Sequence of protein 1:
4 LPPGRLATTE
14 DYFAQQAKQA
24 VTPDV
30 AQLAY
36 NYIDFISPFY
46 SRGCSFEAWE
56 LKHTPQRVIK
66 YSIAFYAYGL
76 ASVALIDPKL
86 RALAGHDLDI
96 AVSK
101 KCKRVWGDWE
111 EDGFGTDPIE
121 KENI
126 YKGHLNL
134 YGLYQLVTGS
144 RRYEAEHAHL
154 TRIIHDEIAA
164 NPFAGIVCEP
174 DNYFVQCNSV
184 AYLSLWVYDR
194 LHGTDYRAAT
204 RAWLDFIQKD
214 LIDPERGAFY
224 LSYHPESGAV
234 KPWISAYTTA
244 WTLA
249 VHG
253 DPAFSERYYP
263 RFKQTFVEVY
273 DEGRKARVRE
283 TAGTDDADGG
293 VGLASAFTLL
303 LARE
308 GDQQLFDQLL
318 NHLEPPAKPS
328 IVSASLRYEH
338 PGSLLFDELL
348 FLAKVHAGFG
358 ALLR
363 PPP

These two protein chains interact to form a complex.

Sequence of protein 2:
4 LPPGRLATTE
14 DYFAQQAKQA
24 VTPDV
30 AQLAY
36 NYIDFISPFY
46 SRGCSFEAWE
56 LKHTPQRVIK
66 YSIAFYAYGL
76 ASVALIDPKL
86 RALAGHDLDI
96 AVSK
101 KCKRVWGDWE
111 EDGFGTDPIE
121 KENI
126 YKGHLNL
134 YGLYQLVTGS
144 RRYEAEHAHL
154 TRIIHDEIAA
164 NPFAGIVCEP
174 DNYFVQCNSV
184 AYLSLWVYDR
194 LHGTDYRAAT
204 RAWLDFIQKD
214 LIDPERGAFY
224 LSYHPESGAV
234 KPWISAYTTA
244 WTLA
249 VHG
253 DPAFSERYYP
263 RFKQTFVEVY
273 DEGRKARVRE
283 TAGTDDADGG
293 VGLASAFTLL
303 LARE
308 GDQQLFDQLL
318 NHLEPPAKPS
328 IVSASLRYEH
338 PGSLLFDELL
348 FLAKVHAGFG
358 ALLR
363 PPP

Interface contacts:
Residue G48 in protein 2 interacts with residue F114 in protein 1 (closest heavy-atom distance 3.5 Å).
Residue I328 in protein 2 is in contact with residue D288 in protein 1 (closest heavy-atom distance 4.2 Å).
Residue S143 in protein 2 interacts with residue E229 in protein 1 (closest heavy-atom distance 3.4 Å).
Residue Y37 in protein 2 interacts with residue E282 in protein 1 (closest heavy-atom distance 2.5 Å).
Residue Y37 in protein 2 contacts residue I237 in protein 1 (closest heavy-atom distance 3.5 Å).
Residue S46 in protein 2 contacts residue F114 in protein 1 (closest heavy-atom distance 3.8 Å).
Residue A33 in protein 2 contacts residue W236 in protein 1 (closest heavy-atom distance 3.5 Å).
Residue L88 in protein 2 contacts residue W236 in protein 1 (closest heavy-atom distance 4.1 Å).
Residue S330 in protein 2 contacts residue T283 in protein 1 (closest heavy-atom distance 3.9 Å).
Residue Y37 in protein 2 contacts residue G292 in protein 1 (closest heavy-atom distance 4.2 Å).
Residue Y37 in protein 2 is in contact with residue T283 in protein 1 (closest heavy-atom distance 3.6 Å).
Residue D39 in protein 2 contacts residue F177 in protein 1 (closest heavy-atom distance 4.1 Å).
Residue S46 in protein 2 is in contact with residue N175 in protein 1 (closest heavy-atom distance 4.2 Å).
Residue A331 in protein 2 is in contact with residue G285 in protein 1 (closest heavy-atom distance 4.1 Å).
Residue D94 in protein 2 interacts with residue E229 in protein 1 (closest heavy-atom distance 3.7 Å).
Residue Y37 in protein 2 interacts with residue S238 in protein 1 (closest heavy-atom distance 3.7 Å).
Residue D39 in protein 2 contacts residue V293 in protein 1 (closest heavy-atom distance 3.2 Å).
Residue L32 in protein 2 is in contact with residue W236 in protein 1 (closest heavy-atom distance 3.6 Å).
Residue Y45 in protein 2 interacts with residue F177 in protein 1 (closest heavy-atom distance 3.6 Å).
Residue Y137 in protein 2 interacts with residue E229 in protein 1 (closest heavy-atom distance 4.1 Å).
Residue S50 in protein 2 contacts residue D112 in protein 1 (closest heavy-atom distance 3.8 Å).
Residue L88 in protein 2 interacts with residue P235 in protein 1 (closest heavy-atom distance 3.6 Å).
Residue Y37 in protein 2 is in contact with residue L224 in protein 1 (closest heavy-atom distance 3.7 Å).
Residue H91 in protein 2 contacts residue D174 in protein 1 (closest heavy-atom distance 3.5 Å).
Residue S330 in protein 2 is in contact with residue T286 in protein 1 (closest heavy-atom distance 3.4 Å).
Residue N36 in protein 2 interacts with residue K234 in protein 1 (closest heavy-atom distance 2.9 Å).
Residue L88 in protein 2 contacts residue A232 in protein 1 (closest heavy-atom distance 3.6 Å).
Residue A331 in protein 2 is in contact with residue A284 in protein 1 (closest heavy-atom distance 4.2 Å).
Residue H91 in protein 2 is in contact with residue A232 in protein 1 (closest heavy-atom distance 4.2 Å).
Residue F44 in protein 2 contacts residue K234 in protein 1 (closest heavy-atom distance 4.1 Å).
Residue H91 in protein 2 interacts with residue S230 in protein 1 (closest heavy-atom distance 3.6 Å).
Residue R145 in protein 2 is in contact with residue E229 in protein 1 (closest heavy-atom distance 3.9 Å).
Residue S330 in protein 2 contacts residue G291 in protein 1 (closest heavy-atom distance 3.4 Å).
Residue R47 in protein 2 interacts with residue P173 in protein 1 (closest heavy-atom distance 3.8 Å).
Residue V329 in protein 2 contacts residue D288 in protein 1 (closest heavy-atom distance 3.5 Å).
Residue S330 in protein 2 is in contact with residue D288 in protein 1 (closest heavy-atom distance 2.8 Å).
Residue L88 in protein 2 interacts with residue K234 in protein 1 (closest heavy-atom distance 3.9 Å).
Residue G48 in protein 2 interacts with residue D112 in protein 1 (closest heavy-atom distance 3.7 Å).
Residue F40 in protein 2 contacts residue Y66 in protein 1 (closest heavy-atom distance 4.0 Å).
Residue N36 in protein 2 interacts with residue W236 in protein 1 (closest heavy-atom distance 3.8 Å).
Residue S46 in protein 2 interacts with residue E172 in protein 1 (closest heavy-atom distance 2.5 Å).
Residue Y37 in protein 2 contacts residue W236 in protein 1 (closest heavy-atom distance 3.7 Å).
Residue S330 in protein 2 is in contact with residue G292 in protein 1 (closest heavy-atom distance 4.1 Å).
Residue A87 in protein 2 interacts with residue S230 in protein 1 (closest heavy-atom distance 3.9 Å).
Residue C49 in protein 2 interacts with residue D112 in protein 1 (closest heavy-atom distance 3.0 Å).
Residue Y45 in protein 2 interacts with residue N175 in protein 1 (closest heavy-atom distance 2.8 Å).
Residue H91 in protein 2 is in contact with residue H227 in protein 1 (closest heavy-atom distance 3.0 Å).
Residue Y45 in protein 2 interacts with residue E172 in protein 1 (closest heavy-atom distance 4.0 Å).
Residue L85 in protein 2 contacts residue P235 in protein 1 (closest heavy-atom distance 3.8 Å).
Residue H91 in protein 2 interacts with residue N175 in protein 1 (closest heavy-atom distance 3.6 Å).
Residue A331 in protein 2 contacts residue T286 in protein 1 (closest heavy-atom distance 3.9 Å).
Residue S50 in protein 2 interacts with residue R62 in protein 1 (closest heavy-atom distance 3.5 Å).
Residue A87 in protein 2 interacts with residue A232 in protein 1 (closest heavy-atom distance 3.5 Å).
Residue D39 in protein 2 contacts residue Y240 in protein 1 (closest heavy-atom distance 2.6 Å).
Residue R47 in protein 2 is in contact with residue D174 in protein 1 (closest heavy-atom distance 3.6 Å).
Residue E52 in protein 2 contacts residue R62 in protein 1 (closest heavy-atom distance 3.0 Å).
Residue F40 in protein 2 is in contact with residue R62 in protein 1 (closest heavy-atom distance 3.7 Å).
Residue I38 in protein 2 is in contact with residue V293 in protein 1 (closest heavy-atom distance 4.0 Å).
Residue I38 in protein 2 interacts with residue G292 in protein 1 (closest heavy-atom distance 3.8 Å).
Residue A331 in protein 2 contacts residue T283 in protein 1 (closest heavy-atom distance 4.2 Å).